Contacts between the two chains:
Residue I274 in chain B interacts with residue N16 in chain A (closest heavy-atom distance 3.6 Å).
Residue N257 in chain B is in contact with residue E215 in chain A (closest heavy-atom distance 2.7 Å).
Residue R270 in chain B interacts with residue N118 in chain A (closest heavy-atom distance 3.0 Å).
Residue I19 in chain B interacts with residue G273 in chain A (closest heavy-atom distance 3.6 Å).
Residue Y264 in chain B interacts with residue A248 in chain A (closest heavy-atom distance 3.5 Å).
Residue A248 in chain B interacts with residue L269 in chain A (closest heavy-atom distance 3.6 Å).
Residue I275 in chain B contacts residue N16 in chain A (closest heavy-atom distance 2.9 Å).
Residue T277 in chain B is in contact with residue E15 in chain A (closest heavy-atom distance 2.8 Å).
Residue A20 in chain B contacts residue Y272 in chain A (closest heavy-atom distance 3.5 Å).
Residue N16 in chain B interacts with residue I274 in chain A (closest heavy-atom distance 3.5 Å).
Residue G273 in chain B interacts with residue N16 in chain A (closest heavy-atom distance 3.6 Å).
Residue Y272 in chain B is in contact with residue D279 in chain A (closest heavy-atom distance 2.5 Å).
Residue N16 in chain B is in contact with residue G273 in chain A (closest heavy-atom distance 3.6 Å).
Residue G273 in chain B contacts residue S17 in chain A (closest heavy-atom distance 3.5 Å).
Residue S245 in chain B contacts residue Y264 in chain A (closest heavy-atom distance 2.8 Å).
Residue D246 in chain B interacts with residue R270 in chain A (closest heavy-atom distance 3.0 Å).
Residue N118 in chain B interacts with residue Y272 in chain A (closest heavy-atom distance 3.0 Å).
Residue H268 in chain B contacts residue D246 in chain A (closest heavy-atom distance 3.2 Å).
Residue S17 in chain B is in contact with residue G273 in chain A (closest heavy-atom distance 3.5 Å).
Residue H14 in chain B interacts with residue T277 in chain A (closest heavy-atom distance 3.3 Å).
Residue N16 in chain B is in contact with residue I275 in chain A (closest heavy-atom distance 2.8 Å).
Residue Y272 in chain B is in contact with residue E117 in chain A (closest heavy-atom distance 3.6 Å).
Residue L269 in chain B is in contact with residue A248 in chain A (closest heavy-atom distance 3.6 Å).
Residue E15 in chain B is in contact with residue T277 in chain A (closest heavy-atom distance 3.6 Å).
Residue N118 in chain B contacts residue R270 in chain A (closest heavy-atom distance 3.0 Å).
Residue P278 in chain B contacts residue Y272 in chain A (closest heavy-atom distance 3.5 Å).
Residue Y272 in chain B is in contact with residue Y121 in chain A (closest heavy-atom distance 3.4 Å).
Residue E215 in chain B contacts residue N257 in chain A (closest heavy-atom distance 3.0 Å).
Residue A248 in chain B is in contact with residue Y264 in chain A (closest heavy-atom distance 3.3 Å).
Residue D246 in chain B interacts with residue H268 in chain A (closest heavy-atom distance 3.2 Å).
Residue N247 in chain B interacts with residue R270 in chain A (closest heavy-atom distance 3.6 Å).
Residue N276 in chain B interacts with residue I274 in chain A (closest heavy-atom distance 2.9 Å).
Residue G273 in chain B is in contact with residue A20 in chain A (closest heavy-atom distance 3.4 Å).
Residue I274 in chain B contacts residue N276 in chain A (closest heavy-atom distance 3.0 Å).
Residue R270 in chain B interacts with residue N247 in chain A (closest heavy-atom distance 3.6 Å).
Residue N276 in chain B contacts residue N276 in chain A (closest heavy-atom distance 2.4 Å).
Residue Y272 in chain B is in contact with residue L281 in chain A (closest heavy-atom distance 3.6 Å).
Residue R270 in chain B interacts with residue D246 in chain A (closest heavy-atom distance 3.0 Å).
Residue Y121 in chain B is in contact with residue Y272 in chain A (closest heavy-atom distance 3.5 Å).
Residue E117 in chain B contacts residue Y272 in chain A (closest heavy-atom distance 3.6 Å).
Residue N276 in chain B interacts with residue R270 in chain A (closest heavy-atom distance 3.5 Å).
Residue R270 in chain B interacts with residue N276 in chain A (closest heavy-atom distance 3.4 Å).
Residue I275 in chain B is in contact with residue I275 in chain A (closest heavy-atom distance 3.5 Å).
Residue L269 in chain B interacts with residue D246 in chain A (closest heavy-atom distance 3.4 Å).
Residue P278 in chain B interacts with residue I275 in chain A (closest heavy-atom distance 3.6 Å).
Residue C244 in chain B interacts with residue Y264 in chain A (closest heavy-atom distance 3.6 Å).
Residue Q258 in chain B interacts with residue E215 in chain A (closest heavy-atom distance 3.1 Å).
Residue Y272 in chain B interacts with residue N118 in chain A (closest heavy-atom distance 2.9 Å).
Residue I275 in chain B is in contact with residue N276 in chain A (closest heavy-atom distance 3.5 Å).
Residue E15 in chain B interacts with residue I275 in chain A (closest heavy-atom distance 3.4 Å).
Residue Y264 in chain B contacts residue S245 in chain A (closest heavy-atom distance 2.6 Å).
Residue D279 in chain B is in contact with residue Y272 in chain A (closest heavy-atom distance 2.4 Å).
Residue Y264 in chain B is in contact with residue C244 in chain A (closest heavy-atom distance 3.5 Å).
Residue Y267 in chain B interacts with residue P271 in chain A (closest heavy-atom distance 3.5 Å).
Residue A20 in chain B is in contact with residue G273 in chain A (closest heavy-atom distance 3.4 Å).
Residue L265 in chain B contacts residue L265 in chain A (closest heavy-atom distance 3.4 Å).
Residue D246 in chain B contacts residue L269 in chain A (closest heavy-atom distance 3.4 Å).
Residue P271 in chain B interacts with residue Y267 in chain A (closest heavy-atom distance 3.6 Å).
Residue E215 in chain B interacts with residue Q258 in chain A (closest heavy-atom distance 3.0 Å).
Residue I275 in chain B interacts with residue P278 in chain A (closest heavy-atom distance 3.5 Å).

Sequence of chain B:
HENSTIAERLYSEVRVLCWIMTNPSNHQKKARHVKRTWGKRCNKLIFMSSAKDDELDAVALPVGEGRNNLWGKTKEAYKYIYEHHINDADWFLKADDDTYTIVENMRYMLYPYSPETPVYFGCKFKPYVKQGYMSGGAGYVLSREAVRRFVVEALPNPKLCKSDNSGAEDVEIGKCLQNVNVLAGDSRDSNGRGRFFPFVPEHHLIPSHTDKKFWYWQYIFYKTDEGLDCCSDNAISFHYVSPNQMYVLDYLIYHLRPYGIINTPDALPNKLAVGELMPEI

These two protein chains interact to form a complex.

Sequence of chain A:
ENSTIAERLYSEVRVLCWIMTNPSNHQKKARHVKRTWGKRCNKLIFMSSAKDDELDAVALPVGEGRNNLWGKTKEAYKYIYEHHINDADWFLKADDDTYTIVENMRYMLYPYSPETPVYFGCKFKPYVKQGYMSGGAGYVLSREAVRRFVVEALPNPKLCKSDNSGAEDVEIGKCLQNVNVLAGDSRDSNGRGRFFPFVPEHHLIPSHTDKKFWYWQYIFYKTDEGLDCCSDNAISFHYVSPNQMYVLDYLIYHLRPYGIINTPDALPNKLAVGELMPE